Sequence of the first protein:
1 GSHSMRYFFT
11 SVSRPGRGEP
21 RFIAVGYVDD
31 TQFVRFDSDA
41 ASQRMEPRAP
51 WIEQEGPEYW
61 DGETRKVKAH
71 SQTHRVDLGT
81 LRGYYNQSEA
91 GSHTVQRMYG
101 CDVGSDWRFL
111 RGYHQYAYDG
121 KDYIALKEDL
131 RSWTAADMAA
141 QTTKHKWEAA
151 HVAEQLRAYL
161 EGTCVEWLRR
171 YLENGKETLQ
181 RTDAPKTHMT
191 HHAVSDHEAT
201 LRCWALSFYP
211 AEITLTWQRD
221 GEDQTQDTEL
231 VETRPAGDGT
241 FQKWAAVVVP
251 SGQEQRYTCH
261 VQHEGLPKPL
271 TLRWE

Sequence of the second protein:
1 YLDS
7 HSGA

Interface contacts:
Residue L81 in the first protein contacts residue A10 in the second protein (closest heavy-atom distance 4.4 Å).
Residue Y159 in the first protein is in contact with residue Y1 in the second protein (closest heavy-atom distance 2.7 Å).
Residue Y159 in the first protein is in contact with residue L2 in the second protein (closest heavy-atom distance 3.8 Å).
Residue Y159 in the first protein interacts with residue D3 in the second protein (closest heavy-atom distance 3.5 Å).
Residue K66 in the first protein contacts residue S4 in the second protein (closest heavy-atom distance 3.9 Å).
Residue V152 in the first protein contacts residue S8 in the second protein (closest heavy-atom distance 3.6 Å).
Residue T73 in the first protein contacts residue G9 in the second protein (closest heavy-atom distance 4.7 Å).
Residue Y99 in the first protein is in contact with residue L2 in the second protein (closest heavy-atom distance 3.2 Å).
Residue F33 in the first protein contacts residue Y1 in the second protein (closest heavy-atom distance 4.4 Å).
Residue A150 in the first protein is in contact with residue S8 in the second protein (closest heavy-atom distance 4.0 Å).
Residue Y7 in the first protein interacts with residue Y1 in the second protein (closest heavy-atom distance 2.9 Å).
Residue T163 in the first protein interacts with residue Y1 in the second protein (closest heavy-atom distance 3.4 Å).
Residue M45 in the first protein is in contact with residue L2 in the second protein (closest heavy-atom distance 3.5 Å).
Residue Y123 in the first protein contacts residue A10 in the second protein (closest heavy-atom distance 4.6 Å).
Residue A69 in the first protein contacts residue H7 in the second protein (closest heavy-atom distance 3.5 Å).
Residue E63 in the first protein interacts with residue Y1 in the second protein (closest heavy-atom distance 3.4 Å).
Residue T73 in the first protein contacts residue S8 in the second protein (closest heavy-atom distance 4.5 Å).
Residue F9 in the first protein interacts with residue L2 in the second protein (closest heavy-atom distance 3.5 Å).
Residue Y116 in the first protein contacts residue A10 in the second protein (closest heavy-atom distance 4.0 Å).
Residue T73 in the first protein is in contact with residue H7 in the second protein (closest heavy-atom distance 3.7 Å).
Residue T143 in the first protein is in contact with residue A10 in the second protein (closest heavy-atom distance 2.8 Å).
Residue E63 in the first protein is in contact with residue L2 in the second protein (closest heavy-atom distance 2.9 Å).
Residue K66 in the first protein contacts residue L2 in the second protein (closest heavy-atom distance 2.9 Å).
Residue K146 in the first protein interacts with residue G9 in the second protein (closest heavy-atom distance 4.0 Å).
Residue K66 in the first protein is in contact with residue Y1 in the second protein (closest heavy-atom distance 3.5 Å).
Residue Y7 in the first protein contacts residue L2 in the second protein (closest heavy-atom distance 3.5 Å).
Residue M5 in the first protein interacts with residue Y1 in the second protein (closest heavy-atom distance 3.8 Å).
Residue K66 in the first protein interacts with residue D3 in the second protein (closest heavy-atom distance 3.5 Å).
Residue L156 in the first protein interacts with residue D3 in the second protein (closest heavy-atom distance 3.3 Å).
Residue W147 in the first protein contacts residue A10 in the second protein (closest heavy-atom distance 4.2 Å).
Residue Y171 in the first protein is in contact with residue Y1 in the second protein (closest heavy-atom distance 2.7 Å).
Residue K146 in the first protein is in contact with residue A10 in the second protein (closest heavy-atom distance 2.8 Å).
Residue H70 in the first protein is in contact with residue L2 in the second protein (closest heavy-atom distance 4.2 Å).
Residue T80 in the first protein is in contact with residue A10 in the second protein (closest heavy-atom distance 3.5 Å).
Residue K146 in the first protein interacts with residue S8 in the second protein (closest heavy-atom distance 4.7 Å).
Residue Y99 in the first protein interacts with residue D3 in the second protein (closest heavy-atom distance 3.1 Å).
Residue T143 in the first protein contacts residue G9 in the second protein (closest heavy-atom distance 4.7 Å).
Residue D77 in the first protein is in contact with residue G9 in the second protein (closest heavy-atom distance 3.4 Å).
Residue W147 in the first protein interacts with residue G9 in the second protein (closest heavy-atom distance 2.8 Å).
Residue V67 in the first protein interacts with residue L2 in the second protein (closest heavy-atom distance 3.6 Å).
Residue H70 in the first protein contacts residue D3 in the second protein (closest heavy-atom distance 3.4 Å).
Residue Y84 in the first protein is in contact with residue A10 in the second protein (closest heavy-atom distance 2.7 Å).
Residue Y59 in the first protein interacts with residue Y1 in the second protein (closest heavy-atom distance 4.1 Å).
Residue D77 in the first protein is in contact with residue A10 in the second protein (closest heavy-atom distance 2.8 Å).
Residue W147 in the first protein interacts with residue S8 in the second protein (closest heavy-atom distance 3.5 Å).
Residue W167 in the first protein contacts residue Y1 in the second protein (closest heavy-atom distance 3.2 Å).

The following describes two proteins that form a bound complex.